Sequence of protein 2:
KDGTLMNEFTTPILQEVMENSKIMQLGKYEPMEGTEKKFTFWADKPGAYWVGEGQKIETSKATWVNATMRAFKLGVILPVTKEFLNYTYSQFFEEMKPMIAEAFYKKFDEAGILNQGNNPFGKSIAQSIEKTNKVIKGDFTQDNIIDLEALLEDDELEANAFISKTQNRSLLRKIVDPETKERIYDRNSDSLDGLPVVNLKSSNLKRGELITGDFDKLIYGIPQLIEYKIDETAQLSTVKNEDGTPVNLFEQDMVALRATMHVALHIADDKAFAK

Sequence of protein 1:
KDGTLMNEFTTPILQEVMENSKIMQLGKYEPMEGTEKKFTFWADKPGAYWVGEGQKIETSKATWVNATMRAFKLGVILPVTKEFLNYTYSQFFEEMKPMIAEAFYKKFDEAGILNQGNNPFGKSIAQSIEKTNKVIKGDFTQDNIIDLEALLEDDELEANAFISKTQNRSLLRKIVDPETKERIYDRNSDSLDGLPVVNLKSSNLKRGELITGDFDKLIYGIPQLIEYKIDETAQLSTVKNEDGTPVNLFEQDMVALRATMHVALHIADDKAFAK

These two protein chains interact to form a complex.

Interface contacts:
Residue L283 in protein 1 interacts with residue W84 in protein 2 (closest heavy-atom distance 4.2 Å).
Residue Q269 in protein 1 is in contact with residue Y83 in protein 2 (closest heavy-atom distance 3.2 Å).
Residue K274 in protein 1 interacts with residue A82 in protein 2 (closest heavy-atom distance 4.1 Å).
Residue E276 in protein 1 is in contact with residue Y83 in protein 2 (closest heavy-atom distance 4.9 Å).
Residue N282 in protein 1 is in contact with residue W84 in protein 2 (closest heavy-atom distance 3.7 Å).
Residue S271 in protein 1 is in contact with residue Y83 in protein 2 (closest heavy-atom distance 4.0 Å).
Residue S271 in protein 1 contacts residue A82 in protein 2 (closest heavy-atom distance 3.0 Å).
Residue L270 in protein 1 interacts with residue Y83 in protein 2 (closest heavy-atom distance 3.8 Å).
Residue K274 in protein 1 contacts residue Y83 in protein 2 (closest heavy-atom distance 4.2 Å).
Residue K274 in protein 1 interacts with residue W84 in protein 2 (closest heavy-atom distance 3.5 Å).
Residue L270 in protein 1 contacts residue A82 in protein 2 (closest heavy-atom distance 4.5 Å).
Residue T272 in protein 1 interacts with residue G81 in protein 2 (closest heavy-atom distance 4.4 Å).
Residue N282 in protein 1 contacts residue V85 in protein 2 (closest heavy-atom distance 3.8 Å).
Residue T272 in protein 1 is in contact with residue A82 in protein 2 (closest heavy-atom distance 4.0 Å).
Residue L283 in protein 1 contacts residue Y83 in protein 2 (closest heavy-atom distance 4.5 Å).